Sequence of chain B:
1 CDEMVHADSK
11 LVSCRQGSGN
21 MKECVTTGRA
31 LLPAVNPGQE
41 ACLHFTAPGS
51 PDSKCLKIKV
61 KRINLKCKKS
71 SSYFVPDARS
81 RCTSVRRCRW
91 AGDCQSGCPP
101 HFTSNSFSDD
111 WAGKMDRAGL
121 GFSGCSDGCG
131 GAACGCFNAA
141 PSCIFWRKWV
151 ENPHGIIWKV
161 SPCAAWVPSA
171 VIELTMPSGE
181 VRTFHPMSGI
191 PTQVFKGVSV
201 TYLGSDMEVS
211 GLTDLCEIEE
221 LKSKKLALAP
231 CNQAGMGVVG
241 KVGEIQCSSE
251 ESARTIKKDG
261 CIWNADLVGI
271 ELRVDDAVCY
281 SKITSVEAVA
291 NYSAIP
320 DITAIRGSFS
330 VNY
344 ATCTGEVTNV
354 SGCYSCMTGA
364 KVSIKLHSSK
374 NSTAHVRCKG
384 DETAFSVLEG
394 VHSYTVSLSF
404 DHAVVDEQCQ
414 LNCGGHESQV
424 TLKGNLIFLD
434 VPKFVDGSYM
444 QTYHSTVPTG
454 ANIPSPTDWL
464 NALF

This data describes a binding interaction between two proteins.

Sequence of chain A:
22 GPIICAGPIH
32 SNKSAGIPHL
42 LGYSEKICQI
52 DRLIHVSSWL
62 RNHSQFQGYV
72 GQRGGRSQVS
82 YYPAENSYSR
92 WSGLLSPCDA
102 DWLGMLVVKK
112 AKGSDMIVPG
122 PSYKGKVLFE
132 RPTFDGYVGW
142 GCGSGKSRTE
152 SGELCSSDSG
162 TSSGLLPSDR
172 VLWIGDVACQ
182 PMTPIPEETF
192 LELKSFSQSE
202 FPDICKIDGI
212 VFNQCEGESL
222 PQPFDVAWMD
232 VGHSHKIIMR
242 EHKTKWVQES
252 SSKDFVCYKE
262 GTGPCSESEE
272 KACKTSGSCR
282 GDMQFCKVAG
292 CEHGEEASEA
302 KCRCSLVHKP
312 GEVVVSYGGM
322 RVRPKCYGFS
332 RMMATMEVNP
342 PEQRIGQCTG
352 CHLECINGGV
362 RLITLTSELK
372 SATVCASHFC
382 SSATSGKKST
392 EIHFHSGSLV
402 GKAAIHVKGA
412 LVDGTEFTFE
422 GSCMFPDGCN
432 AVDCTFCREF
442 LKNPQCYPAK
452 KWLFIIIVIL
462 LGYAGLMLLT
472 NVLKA

Residue-level contacts at the interface:
Residue S386 in chain A interacts with residue T361 in chain B (closest heavy-atom distance 4.1 Å).
Residue Q249 in chain A interacts with residue C136 in chain B (closest heavy-atom distance 3.2 Å).
Residue T245 in chain A interacts with residue R86 in chain B (closest heavy-atom distance 3.7 Å).
Residue W247 in chain A is in contact with residue R86 in chain B (closest heavy-atom distance 3.0 Å).
Residue G387 in chain A interacts with residue P37 in chain B (closest heavy-atom distance 3.5 Å).
Residue M240 in chain A contacts residue R117 in chain B (closest heavy-atom distance 4.2 Å).
Residue W247 in chain A interacts with residue R87 in chain B (closest heavy-atom distance 3.0 Å).
Residue W92 in chain A interacts with residue A91 in chain B (closest heavy-atom distance 3.0 Å).
Residue P84 in chain A contacts residue A112 in chain B (closest heavy-atom distance 3.8 Å).
Residue K244 in chain A is in contact with residue S84 in chain B (closest heavy-atom distance 3.4 Å).
Residue P84 in chain A interacts with residue W111 in chain B (closest heavy-atom distance 3.3 Å).
Residue Y328 in chain A interacts with residue D110 in chain B (closest heavy-atom distance 3.8 Å).
Residue R332 in chain A is in contact with residue K114 in chain B (closest heavy-atom distance 3.0 Å).
Residue T245 in chain A interacts with residue S84 in chain B (closest heavy-atom distance 3.1 Å).
Residue E242 in chain A contacts residue R81 in chain B (closest heavy-atom distance 4.1 Å).
Residue E86 in chain A contacts residue A112 in chain B (closest heavy-atom distance 3.6 Å).
Residue Q249 in chain A contacts residue W90 in chain B (closest heavy-atom distance 3.1 Å).
Residue E201 in chain A is in contact with residue E151 in chain B (closest heavy-atom distance 4.2 Å).
Residue K443 in chain A contacts residue L432 in chain B (closest heavy-atom distance 4.1 Å).
Residue P203 in chain A contacts residue H154 in chain B (closest heavy-atom distance 3.3 Å).
Residue V248 in chain A contacts residue C134 in chain B (closest heavy-atom distance 4.2 Å).
Residue D177 in chain A interacts with residue W111 in chain B (closest heavy-atom distance 3.2 Å).
Residue Y89 in chain A contacts residue R87 in chain B (closest heavy-atom distance 4.0 Å).
Residue H243 in chain A is in contact with residue D110 in chain B (closest heavy-atom distance 3.9 Å).
Residue Q285 in chain A is in contact with residue F137 in chain B (closest heavy-atom distance 3.1 Å).
Residue F437 in chain A contacts residue D433 in chain B (closest heavy-atom distance 3.2 Å).
Residue H394 in chain A is in contact with residue K225 in chain B (closest heavy-atom distance 4.3 Å).
Residue Y89 in chain A is in contact with residue D110 in chain B (closest heavy-atom distance 4.2 Å).
Residue D226 in chain A is in contact with residue R117 in chain B (closest heavy-atom distance 3.4 Å).
Residue S386 in chain A interacts with residue P37 in chain B (closest heavy-atom distance 4.1 Å).
Residue D434 in chain A contacts residue V434 in chain B (closest heavy-atom distance 3.1 Å).
Residue D434 in chain A interacts with residue K436 in chain B (closest heavy-atom distance 3.7 Å).
Residue F330 in chain A contacts residue W111 in chain B (closest heavy-atom distance 3.0 Å).
Residue D226 in chain A interacts with residue K114 in chain B (closest heavy-atom distance 3.5 Å).
Residue V433 in chain A is in contact with residue L429 in chain B (closest heavy-atom distance 4.3 Å).
Residue Q249 in chain A interacts with residue A91 in chain B (closest heavy-atom distance 4.2 Å).
Residue K389 in chain A contacts residue I63 in chain B (closest heavy-atom distance 3.4 Å).
Residue Q249 in chain A is in contact with residue F137 in chain B (closest heavy-atom distance 3.4 Å).
Residue V227 in chain A contacts residue R117 in chain B (closest heavy-atom distance 3.4 Å).
Residue H243 in chain A contacts residue S84 in chain B (closest heavy-atom distance 4.0 Å).
Residue F437 in chain A is in contact with residue V434 in chain B (closest heavy-atom distance 3.6 Å).
Residue P311 in chain A is in contact with residue A91 in chain B (closest heavy-atom distance 3.2 Å).
Residue T245 in chain A contacts residue V85 in chain B (closest heavy-atom distance 3.3 Å).
Residue K246 in chain A is in contact with residue R86 in chain B (closest heavy-atom distance 4.1 Å).
Residue R439 in chain A interacts with residue D433 in chain B (closest heavy-atom distance 4.1 Å).
Residue R439 in chain A is in contact with residue F431 in chain B (closest heavy-atom distance 3.9 Å).
Residue Q249 in chain A interacts with residue G135 in chain B (closest heavy-atom distance 3.2 Å).
Residue R241 in chain A contacts residue E151 in chain B (closest heavy-atom distance 2.4 Å).
Residue F437 in chain A contacts residue L432 in chain B (closest heavy-atom distance 4.3 Å).
Residue S88 in chain A contacts residue S108 in chain B (closest heavy-atom distance 3.5 Å).
Residue C435 in chain A contacts residue V434 in chain B (closest heavy-atom distance 3.2 Å).
Residue W92 in chain A interacts with residue D93 in chain B (closest heavy-atom distance 4.2 Å).
Residue G176 in chain A interacts with residue W111 in chain B (closest heavy-atom distance 3.5 Å).
Residue W92 in chain A contacts residue W90 in chain B (closest heavy-atom distance 3.4 Å).
Residue R241 in chain A contacts residue W149 in chain B (closest heavy-atom distance 3.5 Å).
Residue R439 in chain A is in contact with residue L432 in chain B (closest heavy-atom distance 3.8 Å).
Residue Y89 in chain A contacts residue D109 in chain B (closest heavy-atom distance 3.8 Å).
Residue K244 in chain A interacts with residue D276 in chain B (closest heavy-atom distance 4.1 Å).
Residue H243 in chain A interacts with residue T83 in chain B (closest heavy-atom distance 2.4 Å).
Residue R241 in chain A is in contact with residue R117 in chain B (closest heavy-atom distance 3.1 Å).